Sequence of chain A:
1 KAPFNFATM

Sequence of chain B:
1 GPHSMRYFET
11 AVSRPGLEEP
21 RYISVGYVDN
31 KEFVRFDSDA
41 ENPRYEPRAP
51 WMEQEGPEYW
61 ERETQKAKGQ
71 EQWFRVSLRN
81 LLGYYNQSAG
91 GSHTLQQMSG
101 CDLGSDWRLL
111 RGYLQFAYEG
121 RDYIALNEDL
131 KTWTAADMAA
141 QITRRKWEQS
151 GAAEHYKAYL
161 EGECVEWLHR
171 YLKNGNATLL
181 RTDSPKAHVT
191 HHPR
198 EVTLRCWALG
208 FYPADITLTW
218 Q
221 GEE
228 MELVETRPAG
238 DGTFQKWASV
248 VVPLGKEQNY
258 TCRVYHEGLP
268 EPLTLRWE

Residue-level contacts at the interface:
Residue Y7 in chain B is in contact with residue P3 in chain A (closest heavy-atom distance 4.0 Å).
Residue E9 in chain B contacts residue P3 in chain A (closest heavy-atom distance 3.7 Å).
Residue H155 in chain B is in contact with residue F6 in chain A (closest heavy-atom distance 3.2 Å).
Residue W73 in chain B contacts residue M9 in chain A (closest heavy-atom distance 3.6 Å).
Residue V76 in chain B is in contact with residue T8 in chain A (closest heavy-atom distance 3.9 Å).
Residue Q70 in chain B contacts residue N5 in chain A (closest heavy-atom distance 3.0 Å).
Residue Q97 in chain B is in contact with residue P3 in chain A (closest heavy-atom distance 4.7 Å).
Residue E163 in chain B is in contact with residue A2 in chain A (closest heavy-atom distance 4.2 Å).
Residue W73 in chain B interacts with residue N5 in chain A (closest heavy-atom distance 3.5 Å).
Residue W147 in chain B interacts with residue T8 in chain A (closest heavy-atom distance 3.4 Å).
Residue Y156 in chain B contacts residue N5 in chain A (closest heavy-atom distance 3.4 Å).
Residue K66 in chain B is in contact with residue F4 in chain A (closest heavy-atom distance 4.2 Å).
Residue K146 in chain B contacts residue A7 in chain A (closest heavy-atom distance 4.6 Å).
Residue Y159 in chain B interacts with residue A2 in chain A (closest heavy-atom distance 3.9 Å).
Residue Q97 in chain B contacts residue N5 in chain A (closest heavy-atom distance 2.7 Å).
Residue Y123 in chain B is in contact with residue M9 in chain A (closest heavy-atom distance 3.7 Å).
Residue S150 in chain B interacts with residue A7 in chain A (closest heavy-atom distance 4.0 Å).
Residue F116 in chain B interacts with residue M9 in chain A (closest heavy-atom distance 3.0 Å).
Residue K66 in chain B is in contact with residue K1 in chain A (closest heavy-atom distance 3.7 Å).
Residue W73 in chain B contacts residue F6 in chain A (closest heavy-atom distance 2.8 Å).
Residue S77 in chain B is in contact with residue M9 in chain A (closest heavy-atom distance 3.3 Å).
Residue R62 in chain B contacts residue K1 in chain A (closest heavy-atom distance 3.5 Å).
Residue Y84 in chain B is in contact with residue M9 in chain A (closest heavy-atom distance 2.6 Å).
Residue Y7 in chain B is in contact with residue A2 in chain A (closest heavy-atom distance 3.5 Å).
Residue L81 in chain B is in contact with residue M9 in chain A (closest heavy-atom distance 4.0 Å).
Residue E63 in chain B is in contact with residue K1 in chain A (closest heavy-atom distance 2.8 Å).
Residue K66 in chain B contacts residue A2 in chain A (closest heavy-atom distance 2.4 Å).
Residue K146 in chain B contacts residue T8 in chain A (closest heavy-atom distance 2.6 Å).
Residue T143 in chain B interacts with residue M9 in chain A (closest heavy-atom distance 2.8 Å).
Residue N80 in chain B contacts residue M9 in chain A (closest heavy-atom distance 3.5 Å).
Residue W73 in chain B contacts residue A7 in chain A (closest heavy-atom distance 3.1 Å).
Residue Y59 in chain B interacts with residue K1 in chain A (closest heavy-atom distance 4.0 Å).
Residue Y159 in chain B interacts with residue K1 in chain A (closest heavy-atom distance 2.9 Å).
Residue Y156 in chain B contacts residue F4 in chain A (closest heavy-atom distance 4.4 Å).
Residue W147 in chain B contacts residue M9 in chain A (closest heavy-atom distance 3.7 Å).
Residue S99 in chain B contacts residue P3 in chain A (closest heavy-atom distance 4.0 Å).
Residue W73 in chain B interacts with residue T8 in chain A (closest heavy-atom distance 3.5 Å).
Residue Y45 in chain B contacts residue A2 in chain A (closest heavy-atom distance 3.7 Å).
Residue Q70 in chain B contacts residue F4 in chain A (closest heavy-atom distance 3.4 Å).
Residue W147 in chain B interacts with residue A7 in chain A (closest heavy-atom distance 3.5 Å).
Residue N80 in chain B interacts with residue T8 in chain A (closest heavy-atom distance 3.7 Å).
Residue E63 in chain B is in contact with residue A2 in chain A (closest heavy-atom distance 2.8 Å).
Residue Y171 in chain B interacts with residue K1 in chain A (closest heavy-atom distance 2.6 Å).
Residue F116 in chain B is in contact with residue N5 in chain A (closest heavy-atom distance 4.0 Å).
Residue E163 in chain B contacts residue K1 in chain A (closest heavy-atom distance 3.5 Å).
Residue L95 in chain B interacts with residue M9 in chain A (closest heavy-atom distance 3.9 Å).
Residue A152 in chain B interacts with residue F6 in chain A (closest heavy-atom distance 4.5 Å).
Residue I124 in chain B contacts residue M9 in chain A (closest heavy-atom distance 4.6 Å).
Residue Y7 in chain B contacts residue K1 in chain A (closest heavy-atom distance 3.1 Å).
Residue Q70 in chain B interacts with residue P3 in chain A (closest heavy-atom distance 3.7 Å).
Residue Y156 in chain B is in contact with residue A7 in chain A (closest heavy-atom distance 4.6 Å).
Residue K66 in chain B is in contact with residue P3 in chain A (closest heavy-atom distance 4.3 Å).
Residue W167 in chain B contacts residue K1 in chain A (closest heavy-atom distance 3.2 Å).
Residue F74 in chain B interacts with residue N5 in chain A (closest heavy-atom distance 4.4 Å).
Residue Y156 in chain B is in contact with residue F6 in chain A (closest heavy-atom distance 3.4 Å).
Residue E9 in chain B interacts with residue N5 in chain A (closest heavy-atom distance 4.9 Å).
Residue S77 in chain B interacts with residue T8 in chain A (closest heavy-atom distance 3.8 Å).
Residue K146 in chain B contacts residue M9 in chain A (closest heavy-atom distance 2.5 Å).
Residue Y159 in chain B interacts with residue P3 in chain A (closest heavy-atom distance 3.4 Å).
Residue M5 in chain B contacts residue K1 in chain A (closest heavy-atom distance 4.1 Å).

These two protein chains interact to form a complex.